Sequence of chain B:
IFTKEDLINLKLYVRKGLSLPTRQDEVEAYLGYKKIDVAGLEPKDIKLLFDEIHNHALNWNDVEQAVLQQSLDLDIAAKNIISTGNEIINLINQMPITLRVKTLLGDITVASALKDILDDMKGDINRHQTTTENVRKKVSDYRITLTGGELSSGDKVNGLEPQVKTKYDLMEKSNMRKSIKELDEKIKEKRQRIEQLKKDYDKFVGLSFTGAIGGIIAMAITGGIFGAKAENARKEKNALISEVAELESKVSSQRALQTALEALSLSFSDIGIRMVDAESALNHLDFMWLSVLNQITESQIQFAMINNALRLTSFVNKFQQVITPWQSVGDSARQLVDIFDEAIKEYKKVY

This data describes a binding interaction between two proteins.

Residue-level contacts at the interface:
Residue E356 in chain B contacts residue Q69 in chain A (closest heavy-atom distance 3.4 Å).
Residue N352 in chain B is in contact with residue V70 in chain A (closest heavy-atom distance 3.3 Å).
Residue F262 in chain B contacts residue R250 in chain A (closest heavy-atom distance 3.4 Å).
Residue F262 in chain B is in contact with residue Y243 in chain A (closest heavy-atom distance 3.0 Å).
Residue F262 in chain B contacts residue T247 in chain A (closest heavy-atom distance 3.6 Å).
Residue I271 in chain B interacts with residue A199 in chain A (closest heavy-atom distance 3.6 Å).
Residue I271 in chain B is in contact with residue L196 in chain A (closest heavy-atom distance 3.7 Å).
Residue K261 in chain B contacts residue Y243 in chain A (closest heavy-atom distance 3.3 Å).
Residue Q379 in chain B contacts residue Y80 in chain A (closest heavy-atom distance 2.8 Å).
Residue S349 in chain B interacts with residue Q69 in chain A (closest heavy-atom distance 3.2 Å).
Residue K261 in chain B contacts residue D189 in chain A (closest heavy-atom distance 3.4 Å).
Residue N375 in chain B is in contact with residue I111 in chain A (closest heavy-atom distance 3.6 Å).
Residue G264 in chain B interacts with residue N195 in chain A (closest heavy-atom distance 3.4 Å).
Residue T268 in chain B interacts with residue N195 in chain A (closest heavy-atom distance 3.6 Å).
Residue E356 in chain B interacts with residue N74 in chain A (closest heavy-atom distance 3.3 Å).
Residue Q254 in chain B interacts with residue R181 in chain A (closest heavy-atom distance 3.0 Å).
Residue T371 in chain B interacts with residue E86 in chain A (closest heavy-atom distance 3.2 Å).
Residue D227 in chain B contacts residue H31 in chain A (closest heavy-atom distance 3.3 Å).
Residue T371 in chain B contacts residue E107 in chain A (closest heavy-atom distance 2.6 Å).
Residue K261 in chain B contacts residue R192 in chain A (closest heavy-atom distance 3.3 Å).
Residue Q378 in chain B is in contact with residue L78 in chain A (closest heavy-atom distance 3.7 Å).
Residue F284 in chain B is in contact with residue I244 in chain A (closest heavy-atom distance 3.5 Å).
Residue T371 in chain B contacts residue I87 in chain A (closest heavy-atom distance 3.2 Å).
Residue M363 in chain B contacts residue N114 in chain A (closest heavy-atom distance 3.3 Å).
Residue T268 in chain B interacts with residue L196 in chain A (closest heavy-atom distance 3.7 Å).
Residue Q353 in chain B contacts residue E73 in chain A (closest heavy-atom distance 2.5 Å).
Residue L265 in chain B is in contact with residue R192 in chain A (closest heavy-atom distance 3.5 Å).
Residue D258 in chain B is in contact with residue I185 in chain A (closest heavy-atom distance 3.4 Å).
Residue D258 in chain B interacts with residue R250 in chain A (closest heavy-atom distance 3.0 Å).
Residue Q360 in chain B is in contact with residue Y80 in chain A (closest heavy-atom distance 2.8 Å).
Residue R143 in chain B is in contact with residue E86 in chain A (closest heavy-atom distance 2.3 Å).
Residue K261 in chain B interacts with residue L188 in chain A (closest heavy-atom distance 3.6 Å).
Residue N375 in chain B interacts with residue Y80 in chain A (closest heavy-atom distance 3.1 Å).
Residue Q360 in chain B interacts with residue L78 in chain A (closest heavy-atom distance 3.6 Å).
Residue G206 in chain B contacts residue Q55 in chain A (closest heavy-atom distance 3.1 Å).
Residue K261 in chain B contacts residue R250 in chain A (closest heavy-atom distance 3.3 Å).
Residue A276 in chain B contacts residue F237 in chain A (closest heavy-atom distance 3.8 Å).
Residue F345 in chain B contacts residue L65 in chain A (closest heavy-atom distance 3.7 Å).
Residue N341 in chain B contacts residue R62 in chain A (closest heavy-atom distance 3.1 Å).
Residue K223 in chain B is in contact with residue H31 in chain A (closest heavy-atom distance 3.5 Å).
Residue N375 in chain B is in contact with residue N114 in chain A (closest heavy-atom distance 3.6 Å).
Residue K261 in chain B contacts residue I185 in chain A (closest heavy-atom distance 3.8 Å).
Residue S372 in chain B contacts residue E107 in chain A (closest heavy-atom distance 3.4 Å).
Residue E356 in chain B is in contact with residue V70 in chain A (closest heavy-atom distance 3.2 Å).
Residue R369 in chain B is in contact with residue E107 in chain A (closest heavy-atom distance 3.2 Å).
Residue N352 in chain B is in contact with residue Q69 in chain A (closest heavy-atom distance 3.7 Å).
Residue F267 in chain B interacts with residue L196 in chain A (closest heavy-atom distance 3.5 Å).
Residue G207 in chain B is in contact with residue Q55 in chain A (closest heavy-atom distance 3.1 Å).
Residue Q378 in chain B is in contact with residue T79 in chain A (closest heavy-atom distance 3.2 Å).
Residue T268 in chain B contacts residue H194 in chain A (closest heavy-atom distance 3.3 Å).
Residue E356 in chain B contacts residue E73 in chain A (closest heavy-atom distance 2.8 Å).
Residue N216 in chain B contacts residue Q34 in chain A (closest heavy-atom distance 3.7 Å).
Residue R251 in chain B is in contact with residue D254 in chain A (closest heavy-atom distance 3.0 Å).
Residue N341 in chain B contacts residue L343 in chain A (closest heavy-atom distance 3.7 Å).
Residue E219 in chain B interacts with residue K27 in chain A (closest heavy-atom distance 2.6 Å).
Residue S386 in chain B is in contact with residue E73 in chain A (closest heavy-atom distance 3.5 Å).
Residue N352 in chain B interacts with residue S66 in chain A (closest heavy-atom distance 3.0 Å).
Residue L147 in chain B contacts residue E103 in chain A (closest heavy-atom distance 3.7 Å).
Residue I140 in chain B interacts with residue A90 in chain A (closest heavy-atom distance 3.7 Å).
Residue T382 in chain B contacts residue L78 in chain A (closest heavy-atom distance 3.4 Å).

Sequence of chain A:
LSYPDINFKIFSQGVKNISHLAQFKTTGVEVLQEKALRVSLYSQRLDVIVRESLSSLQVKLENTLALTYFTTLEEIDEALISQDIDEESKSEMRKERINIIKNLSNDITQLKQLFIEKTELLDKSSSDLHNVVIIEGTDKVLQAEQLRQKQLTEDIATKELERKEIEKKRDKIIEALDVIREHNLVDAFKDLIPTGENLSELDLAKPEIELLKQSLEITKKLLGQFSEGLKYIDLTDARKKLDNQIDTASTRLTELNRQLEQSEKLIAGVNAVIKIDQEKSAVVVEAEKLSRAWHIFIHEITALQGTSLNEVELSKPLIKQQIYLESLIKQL